Sequence of the second protein:
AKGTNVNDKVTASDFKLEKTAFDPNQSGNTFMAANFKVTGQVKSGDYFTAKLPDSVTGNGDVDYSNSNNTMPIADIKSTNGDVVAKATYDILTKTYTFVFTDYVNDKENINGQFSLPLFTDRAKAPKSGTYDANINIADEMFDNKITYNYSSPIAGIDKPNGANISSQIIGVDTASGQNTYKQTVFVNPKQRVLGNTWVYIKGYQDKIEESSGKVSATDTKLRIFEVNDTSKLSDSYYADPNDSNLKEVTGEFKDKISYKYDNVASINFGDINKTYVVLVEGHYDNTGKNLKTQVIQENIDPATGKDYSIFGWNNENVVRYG

These two protein chains interact to form a complex.

Contacts between the two chains:
Residue D91 in the second protein contacts residue G9 in the first protein (closest heavy-atom distance 3.7 Å).
Residue N89 in the second protein is in contact with residue G9 in the first protein (closest heavy-atom distance 3.2 Å).
Residue S57 in the second protein contacts residue G7 in the first protein (closest heavy-atom distance 2.7 Å).
Residue R350 in the second protein is in contact with residue S11 in the first protein (closest heavy-atom distance 3.6 Å).
Residue V92 in the second protein interacts with residue S10 in the first protein (closest heavy-atom distance 3.3 Å).
Residue Q56 in the second protein interacts with residue G4 in the first protein (closest heavy-atom distance 3.3 Å).
Residue N344 in the second protein interacts with residue G4 in the first protein (closest heavy-atom distance 3.4 Å).
Residue Y94 in the second protein contacts residue G12 in the first protein (closest heavy-atom distance 3.3 Å).
Residue V349 in the second protein interacts with residue S11 in the first protein (closest heavy-atom distance 3.6 Å).
Residue R350 in the second protein contacts residue S10 in the first protein (closest heavy-atom distance 3.6 Å).
Residue G342 in the second protein interacts with residue G2 in the first protein (closest heavy-atom distance 3.0 Å).
Residue W343 in the second protein interacts with residue S5 in the first protein (closest heavy-atom distance 3.1 Å).
Residue G88 in the second protein is in contact with residue S10 in the first protein (closest heavy-atom distance 3.7 Å).
Residue D91 in the second protein interacts with residue G7 in the first protein (closest heavy-atom distance 3.5 Å).
Residue V348 in the second protein interacts with residue G8 in the first protein (closest heavy-atom distance 3.2 Å).
Residue Q56 in the second protein interacts with residue S5 in the first protein (closest heavy-atom distance 3.9 Å).
Residue R350 in the second protein interacts with residue G9 in the first protein (closest heavy-atom distance 3.0 Å).
Residue E346 in the second protein interacts with residue S6 in the first protein (closest heavy-atom distance 3.0 Å).
Residue F341 in the second protein interacts with residue G2 in the first protein (closest heavy-atom distance 3.9 Å).
Residue F149 in the second protein is in contact with residue G8 in the first protein (closest heavy-atom distance 3.6 Å).
Residue Q56 in the second protein interacts with residue S6 in the first protein (closest heavy-atom distance 3.1 Å).
Residue W343 in the second protein interacts with residue G3 in the first protein (closest heavy-atom distance 3.5 Å).
Residue N344 in the second protein contacts residue G3 in the first protein (closest heavy-atom distance 3.2 Å).
Residue I340 in the second protein is in contact with residue Y1 in the first protein (closest heavy-atom distance 3.1 Å).
Residue N55 in the second protein is in contact with residue S6 in the first protein (closest heavy-atom distance 3.1 Å).
Residue Y94 in the second protein contacts residue S11 in the first protein (closest heavy-atom distance 2.9 Å).
Residue S197 in the second protein is in contact with residue S5 in the first protein (closest heavy-atom distance 3.2 Å).
Residue Y351 in the second protein contacts residue S11 in the first protein (closest heavy-atom distance 3.6 Å).
Residue Y94 in the second protein is in contact with residue S10 in the first protein (closest heavy-atom distance 2.8 Å).
Residue I103 in the second protein interacts with residue G12 in the first protein (closest heavy-atom distance 3.6 Å).
Residue N89 in the second protein is in contact with residue S10 in the first protein (closest heavy-atom distance 3.3 Å).
Residue E346 in the second protein is in contact with residue G7 in the first protein (closest heavy-atom distance 3.2 Å).
Residue P102 in the second protein is in contact with residue G12 in the first protein (closest heavy-atom distance 3.0 Å).
Residue D91 in the second protein is in contact with residue G8 in the first protein (closest heavy-atom distance 2.7 Å).
Residue S57 in the second protein contacts residue S6 in the first protein (closest heavy-atom distance 2.7 Å).
Residue F341 in the second protein is in contact with residue Y1 in the first protein (closest heavy-atom distance 3.7 Å).
Residue V92 in the second protein contacts residue G9 in the first protein (closest heavy-atom distance 3.6 Å).
Residue W343 in the second protein is in contact with residue G4 in the first protein (closest heavy-atom distance 3.4 Å).
Residue Y267 in the second protein contacts residue S5 in the first protein (closest heavy-atom distance 3.8 Å).
Residue F149 in the second protein is in contact with residue G9 in the first protein (closest heavy-atom distance 3.3 Å).
Residue F149 in the second protein interacts with residue S10 in the first protein (closest heavy-atom distance 3.7 Å).
Residue I187 in the second protein is in contact with residue Y1 in the first protein (closest heavy-atom distance 4.0 Å).
Residue F341 in the second protein interacts with residue G3 in the first protein (closest heavy-atom distance 4.0 Å).
Residue A104 in the second protein is in contact with residue G12 in the first protein (closest heavy-atom distance 3.5 Å).
Residue G342 in the second protein is in contact with residue G3 in the first protein (closest heavy-atom distance 3.0 Å).
Residue G90 in the second protein is in contact with residue G8 in the first protein (closest heavy-atom distance 3.6 Å).
Residue N344 in the second protein is in contact with residue S5 in the first protein (closest heavy-atom distance 2.9 Å).
Residue V348 in the second protein interacts with residue G9 in the first protein (closest heavy-atom distance 3.2 Å).
Residue N345 in the second protein interacts with residue S5 in the first protein (closest heavy-atom distance 3.0 Å).
Residue P54 in the second protein contacts residue S6 in the first protein (closest heavy-atom distance 3.5 Å).
Residue E346 in the second protein interacts with residue S5 in the first protein (closest heavy-atom distance 3.9 Å).
Residue Q198 in the second protein contacts residue S6 in the first protein (closest heavy-atom distance 3.4 Å).
Residue Q198 in the second protein contacts residue G7 in the first protein (closest heavy-atom distance 3.5 Å).
Residue V349 in the second protein contacts residue G9 in the first protein (closest heavy-atom distance 3.5 Å).
Residue G342 in the second protein is in contact with residue Y1 in the first protein (closest heavy-atom distance 3.0 Å).
Residue N347 in the second protein interacts with residue G7 in the first protein (closest heavy-atom distance 3.0 Å).
Residue V348 in the second protein interacts with residue G7 in the first protein (closest heavy-atom distance 2.9 Å).
Residue M101 in the second protein interacts with residue S10 in the first protein (closest heavy-atom distance 3.8 Å).
Residue N55 in the second protein interacts with residue S5 in the first protein (closest heavy-atom distance 3.2 Å).
Residue Q198 in the second protein contacts residue S5 in the first protein (closest heavy-atom distance 3.5 Å).

Sequence of the first protein:
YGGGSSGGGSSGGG